The following describes two proteins that form a bound complex.

Sequence of protein 1:
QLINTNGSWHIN

Sequence of protein 2:
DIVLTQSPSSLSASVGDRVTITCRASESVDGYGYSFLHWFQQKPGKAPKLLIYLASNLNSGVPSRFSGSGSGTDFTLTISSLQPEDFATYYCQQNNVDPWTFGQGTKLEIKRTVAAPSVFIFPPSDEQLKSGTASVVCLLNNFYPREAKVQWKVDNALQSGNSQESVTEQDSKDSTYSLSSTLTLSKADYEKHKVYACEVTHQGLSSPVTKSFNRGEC

Contacts between the two chains:
Residue N96 in protein 2 interacts with residue G7 in protein 1 (closest heavy-atom distance 3.2 Å).
Residue N95 in protein 2 interacts with residue N4 in protein 1 (closest heavy-atom distance 4.0 Å).
Residue Y34 in protein 2 is in contact with residue L2 in protein 1 (closest heavy-atom distance 3.8 Å).
Residue V97 in protein 2 contacts residue S8 in protein 1 (closest heavy-atom distance 4.6 Å).
Residue D98 in protein 2 interacts with residue S8 in protein 1 (closest heavy-atom distance 4.9 Å).
Residue W100 in protein 2 is in contact with residue G7 in protein 1 (closest heavy-atom distance 2.8 Å).
Residue F36 in protein 2 contacts residue L2 in protein 1 (closest heavy-atom distance 3.9 Å).
Residue W100 in protein 2 interacts with residue W9 in protein 1 (closest heavy-atom distance 4.5 Å).
Residue Y32 in protein 2 interacts with residue L2 in protein 1 (closest heavy-atom distance 4.3 Å).
Residue N96 in protein 2 contacts residue W9 in protein 1 (closest heavy-atom distance 2.8 Å).
Residue N95 in protein 2 contacts residue G7 in protein 1 (closest heavy-atom distance 3.4 Å).
Residue N96 in protein 2 interacts with residue N4 in protein 1 (closest heavy-atom distance 4.8 Å).
Residue Y32 in protein 2 contacts residue H10 in protein 1 (closest heavy-atom distance 3.7 Å).
Residue Y32 in protein 2 contacts residue I11 in protein 1 (closest heavy-atom distance 3.6 Å).
Residue N95 in protein 2 contacts residue W9 in protein 1 (closest heavy-atom distance 2.9 Å).
Residue D98 in protein 2 is in contact with residue N6 in protein 1 (closest heavy-atom distance 3.6 Å).
Residue V97 in protein 2 contacts residue G7 in protein 1 (closest heavy-atom distance 3.9 Å).
Residue W100 in protein 2 contacts residue N4 in protein 1 (closest heavy-atom distance 3.6 Å).
Residue F36 in protein 2 interacts with residue W9 in protein 1 (closest heavy-atom distance 3.4 Å).
Residue W100 in protein 2 is in contact with residue S8 in protein 1 (closest heavy-atom distance 4.8 Å).
Residue D98 in protein 2 contacts residue G7 in protein 1 (closest heavy-atom distance 4.9 Å).
Residue Y32 in protein 2 interacts with residue W9 in protein 1 (closest heavy-atom distance 3.2 Å).
Residue N96 in protein 2 is in contact with residue S8 in protein 1 (closest heavy-atom distance 2.8 Å).